Residue-level contacts at the interface:
Residue I99 in protein 2 contacts residue L105 in protein 1 (closest heavy-atom distance 4.3 Å).
Residue K101 in protein 2 interacts with residue L105 in protein 1 (closest heavy-atom distance 3.5 Å).
Residue V25 in protein 2 interacts with residue A11 in protein 1 (closest heavy-atom distance 3.9 Å).
Residue I99 in protein 2 interacts with residue R125 in protein 1 (closest heavy-atom distance 3.1 Å).
Residue C130 in protein 2 interacts with residue Y175 in protein 1 (closest heavy-atom distance 3.7 Å).
Residue D92 in protein 2 interacts with residue L109 in protein 1 (closest heavy-atom distance 3.7 Å).
Residue D24 in protein 2 contacts residue P84 in protein 1 (closest heavy-atom distance 3.2 Å).
Residue C194 in protein 2 is in contact with residue Q62 in protein 1 (closest heavy-atom distance 4.5 Å).
Residue T52 in protein 2 is in contact with residue Y175 in protein 1 (closest heavy-atom distance 4.0 Å).
Residue A98 in protein 2 contacts residue L105 in protein 1 (closest heavy-atom distance 3.9 Å).
Residue L93 in protein 2 interacts with residue P107 in protein 1 (closest heavy-atom distance 3.9 Å).
Residue W150 in protein 2 is in contact with residue M121 in protein 1 (closest heavy-atom distance 3.0 Å).
Residue D24 in protein 2 is in contact with residue L14 in protein 1 (closest heavy-atom distance 2.9 Å).
Residue S100 in protein 2 is in contact with residue L105 in protein 1 (closest heavy-atom distance 3.5 Å).
Residue C194 in protein 2 interacts with residue Y171 in protein 1 (closest heavy-atom distance 3.2 Å).
Residue W150 in protein 2 contacts residue S123 in protein 1 (closest heavy-atom distance 4.2 Å).
Residue H153 in protein 2 is in contact with residue R111 in protein 1 (closest heavy-atom distance 3.9 Å).
Residue E54 in protein 2 contacts residue L46 in protein 1 (closest heavy-atom distance 4.0 Å).
Residue H152 in protein 2 is in contact with residue R111 in protein 1 (closest heavy-atom distance 3.5 Å).
Residue Y192 in protein 2 contacts residue Y171 in protein 1 (closest heavy-atom distance 3.5 Å).
Residue T28 in protein 2 interacts with residue R10 in protein 1 (closest heavy-atom distance 3.8 Å).
Residue S129 in protein 2 interacts with residue Y175 in protein 1 (closest heavy-atom distance 4.2 Å).
Residue V25 in protein 2 interacts with residue R10 in protein 1 (closest heavy-atom distance 4.4 Å).
Residue R22 in protein 2 contacts residue Y15 in protein 1 (closest heavy-atom distance 3.4 Å).
Residue I26 in protein 2 interacts with residue R10 in protein 1 (closest heavy-atom distance 3.8 Å).
Residue V25 in protein 2 interacts with residue L14 in protein 1 (closest heavy-atom distance 3.6 Å).
Residue D131 in protein 2 is in contact with residue Y175 in protein 1 (closest heavy-atom distance 3.5 Å).
Residue A94 in protein 2 contacts residue T106 in protein 1 (closest heavy-atom distance 4.3 Å).
Residue I51 in protein 2 contacts residue R177 in protein 1 (closest heavy-atom distance 3.8 Å).
Residue P102 in protein 2 is in contact with residue L105 in protein 1 (closest heavy-atom distance 4.6 Å).
Residue E156 in protein 2 interacts with residue R111 in protein 1 (closest heavy-atom distance 2.8 Å).
Residue S193 in protein 2 is in contact with residue Y171 in protein 1 (closest heavy-atom distance 3.5 Å).
Residue K101 in protein 2 interacts with residue E103 in protein 1 (closest heavy-atom distance 3.4 Å).
Residue E156 in protein 2 contacts residue Q80 in protein 1 (closest heavy-atom distance 4.4 Å).
Residue S129 in protein 2 interacts with residue N44 in protein 1 (closest heavy-atom distance 3.0 Å).
Residue W150 in protein 2 is in contact with residue W60 in protein 1 (closest heavy-atom distance 3.7 Å).
Residue D92 in protein 2 interacts with residue P107 in protein 1 (closest heavy-atom distance 3.8 Å).
Residue T151 in protein 2 is in contact with residue L109 in protein 1 (closest heavy-atom distance 3.9 Å).
Residue D24 in protein 2 interacts with residue S82 in protein 1 (closest heavy-atom distance 4.5 Å).
Residue I99 in protein 2 contacts residue L46 in protein 1 (closest heavy-atom distance 3.2 Å).
Residue N53 in protein 2 contacts residue Y175 in protein 1 (closest heavy-atom distance 3.5 Å).
Residue E156 in protein 2 contacts residue R10 in protein 1 (closest heavy-atom distance 2.6 Å).
Residue T151 in protein 2 interacts with residue R111 in protein 1 (closest heavy-atom distance 3.0 Å).
Residue S193 in protein 2 is in contact with residue E170 in protein 1 (closest heavy-atom distance 2.6 Å).
Residue S100 in protein 2 contacts residue E103 in protein 1 (closest heavy-atom distance 3.9 Å).
Residue W150 in protein 2 is in contact with residue T106 in protein 1 (closest heavy-atom distance 3.7 Å).
Residue W150 in protein 2 contacts residue P122 in protein 1 (closest heavy-atom distance 4.5 Å).
Residue C194 in protein 2 contacts residue M121 in protein 1 (closest heavy-atom distance 4.7 Å).
Residue I99 in protein 2 contacts residue N44 in protein 1 (closest heavy-atom distance 4.7 Å).
Residue R22 in protein 2 contacts residue L14 in protein 1 (closest heavy-atom distance 4.1 Å).
Residue T52 in protein 2 is in contact with residue R177 in protein 1 (closest heavy-atom distance 3.7 Å).
Residue K101 in protein 2 is in contact with residue V104 in protein 1 (closest heavy-atom distance 3.5 Å).
Residue T151 in protein 2 interacts with residue S82 in protein 1 (closest heavy-atom distance 2.8 Å).
Residue S129 in protein 2 is in contact with residue S173 in protein 1 (closest heavy-atom distance 3.1 Å).
Residue R22 in protein 2 interacts with residue A11 in protein 1 (closest heavy-atom distance 3.1 Å).
Residue W150 in protein 2 is in contact with residue P107 in protein 1 (closest heavy-atom distance 4.3 Å).
Residue H152 in protein 2 is in contact with residue S82 in protein 1 (closest heavy-atom distance 3.5 Å).
Residue D24 in protein 2 contacts residue R18 in protein 1 (closest heavy-atom distance 4.0 Å).
Residue A94 in protein 2 interacts with residue P107 in protein 1 (closest heavy-atom distance 4.2 Å).
Residue R22 in protein 2 contacts residue D12 in protein 1 (closest heavy-atom distance 4.5 Å).

Sequence of protein 2:
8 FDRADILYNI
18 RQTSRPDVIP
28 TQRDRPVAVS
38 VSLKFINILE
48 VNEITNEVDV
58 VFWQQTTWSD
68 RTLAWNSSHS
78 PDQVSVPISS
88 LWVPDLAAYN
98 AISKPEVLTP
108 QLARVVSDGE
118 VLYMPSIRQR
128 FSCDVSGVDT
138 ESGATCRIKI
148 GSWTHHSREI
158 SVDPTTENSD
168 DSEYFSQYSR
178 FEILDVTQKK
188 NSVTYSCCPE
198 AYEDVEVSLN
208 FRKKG

This data describes a binding interaction between two proteins.

Sequence of protein 1:
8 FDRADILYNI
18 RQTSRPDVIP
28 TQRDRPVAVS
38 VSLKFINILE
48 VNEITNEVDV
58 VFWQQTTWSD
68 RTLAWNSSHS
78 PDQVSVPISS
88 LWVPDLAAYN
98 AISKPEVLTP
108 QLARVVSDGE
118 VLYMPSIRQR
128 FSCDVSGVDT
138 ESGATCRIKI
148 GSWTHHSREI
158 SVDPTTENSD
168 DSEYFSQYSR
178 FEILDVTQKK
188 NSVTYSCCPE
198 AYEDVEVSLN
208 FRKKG